Sequence of protein 2:
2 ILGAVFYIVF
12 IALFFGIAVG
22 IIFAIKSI

Contacts between the two chains:
Residue L270 in protein 1 contacts residue I22 in protein 2 (closest heavy-atom distance 4.6 Å).
Residue C263 in protein 1 contacts residue F15 in protein 2 (closest heavy-atom distance 4.0 Å).
Residue C263 in protein 1 interacts with residue F11 in protein 2 (closest heavy-atom distance 3.7 Å).
Residue L267 in protein 1 contacts residue I18 in protein 2 (closest heavy-atom distance 5.0 Å).
Residue L267 in protein 1 contacts residue F15 in protein 2 (closest heavy-atom distance 3.8 Å).
Residue M271 in protein 1 is in contact with residue I22 in protein 2 (closest heavy-atom distance 4.5 Å).
Residue I259 in protein 1 interacts with residue F11 in protein 2 (closest heavy-atom distance 4.6 Å).
Residue L270 in protein 1 is in contact with residue I18 in protein 2 (closest heavy-atom distance 4.7 Å).
Residue L274 in protein 1 is in contact with residue I22 in protein 2 (closest heavy-atom distance 3.2 Å).
Residue I262 in protein 1 interacts with residue F11 in protein 2 (closest heavy-atom distance 4.9 Å).
Residue L270 in protein 1 contacts residue A19 in protein 2 (closest heavy-atom distance 3.5 Å).
Residue M266 in protein 1 is in contact with residue F11 in protein 2 (closest heavy-atom distance 3.6 Å).
Residue L274 in protein 1 interacts with residue I23 in protein 2 (closest heavy-atom distance 4.3 Å).
Residue L270 in protein 1 contacts residue F15 in protein 2 (closest heavy-atom distance 4.4 Å).
Residue M266 in protein 1 interacts with residue F15 in protein 2 (closest heavy-atom distance 3.4 Å).

This data describes a binding interaction between two proteins.

Sequence of protein 1:
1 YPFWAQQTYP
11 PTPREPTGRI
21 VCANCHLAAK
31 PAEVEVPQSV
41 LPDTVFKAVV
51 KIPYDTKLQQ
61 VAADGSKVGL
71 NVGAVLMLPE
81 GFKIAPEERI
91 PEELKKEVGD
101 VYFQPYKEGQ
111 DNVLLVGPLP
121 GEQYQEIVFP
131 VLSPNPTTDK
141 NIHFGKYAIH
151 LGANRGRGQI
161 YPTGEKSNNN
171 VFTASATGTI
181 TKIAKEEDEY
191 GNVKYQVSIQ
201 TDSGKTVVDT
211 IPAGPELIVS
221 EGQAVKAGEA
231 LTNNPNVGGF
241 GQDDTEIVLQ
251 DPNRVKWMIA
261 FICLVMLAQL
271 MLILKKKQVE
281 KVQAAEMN